Sequence of the second protein:
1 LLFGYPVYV

Sequence of the first protein:
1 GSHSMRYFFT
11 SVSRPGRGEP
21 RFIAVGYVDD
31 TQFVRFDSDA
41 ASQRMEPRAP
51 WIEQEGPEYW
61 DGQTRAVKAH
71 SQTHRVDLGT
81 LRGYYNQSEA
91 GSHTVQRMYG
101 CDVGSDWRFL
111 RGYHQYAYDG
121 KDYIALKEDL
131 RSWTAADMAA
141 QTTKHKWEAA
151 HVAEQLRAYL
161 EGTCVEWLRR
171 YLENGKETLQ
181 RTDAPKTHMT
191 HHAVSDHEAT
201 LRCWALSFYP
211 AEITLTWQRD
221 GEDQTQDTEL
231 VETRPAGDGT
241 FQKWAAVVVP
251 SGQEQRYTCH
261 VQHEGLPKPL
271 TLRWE

The following describes two proteins that form a bound complex.

Residue-level contacts at the interface:
Residue V67 in the first protein contacts residue L2 in the second protein (closest heavy-atom distance 3.6 Å).
Residue Y59 in the first protein is in contact with residue L1 in the second protein (closest heavy-atom distance 3.9 Å).
Residue Y123 in the first protein is in contact with residue V9 in the second protein (closest heavy-atom distance 4.2 Å).
Residue Q63 in the first protein is in contact with residue L1 in the second protein (closest heavy-atom distance 3.4 Å).
Residue Q155 in the first protein interacts with residue Y5 in the second protein (closest heavy-atom distance 4.3 Å).
Residue A66 in the first protein interacts with residue L2 in the second protein (closest heavy-atom distance 3.6 Å).
Residue F9 in the first protein interacts with residue L2 in the second protein (closest heavy-atom distance 3.7 Å).
Residue V76 in the first protein interacts with residue Y8 in the second protein (closest heavy-atom distance 3.8 Å).
Residue K146 in the first protein contacts residue Y8 in the second protein (closest heavy-atom distance 3.9 Å).
Residue L81 in the first protein is in contact with residue V9 in the second protein (closest heavy-atom distance 3.8 Å).
Residue V152 in the first protein contacts residue V7 in the second protein (closest heavy-atom distance 4.4 Å).
Residue W147 in the first protein is in contact with residue Y8 in the second protein (closest heavy-atom distance 2.7 Å).
Residue D77 in the first protein is in contact with residue V7 in the second protein (closest heavy-atom distance 4.5 Å).
Residue Y7 in the first protein contacts residue L1 in the second protein (closest heavy-atom distance 2.9 Å).
Residue Y7 in the first protein contacts residue L2 in the second protein (closest heavy-atom distance 3.6 Å).
Residue W167 in the first protein is in contact with residue L1 in the second protein (closest heavy-atom distance 3.7 Å).
Residue A66 in the first protein interacts with residue F3 in the second protein (closest heavy-atom distance 4.6 Å).
Residue Y159 in the first protein interacts with residue F3 in the second protein (closest heavy-atom distance 3.5 Å).
Residue Y84 in the first protein is in contact with residue V9 in the second protein (closest heavy-atom distance 2.6 Å).
Residue R97 in the first protein is in contact with residue V7 in the second protein (closest heavy-atom distance 3.5 Å).
Residue Q63 in the first protein contacts residue L2 in the second protein (closest heavy-atom distance 2.9 Å).
Residue Y159 in the first protein contacts residue L2 in the second protein (closest heavy-atom distance 3.8 Å).
Residue D77 in the first protein interacts with residue Y8 in the second protein (closest heavy-atom distance 3.6 Å).
Residue T163 in the first protein interacts with residue L1 in the second protein (closest heavy-atom distance 3.9 Å).
Residue W147 in the first protein contacts residue V7 in the second protein (closest heavy-atom distance 3.4 Å).
Residue H114 in the first protein interacts with residue V7 in the second protein (closest heavy-atom distance 4.4 Å).
Residue T73 in the first protein interacts with residue Y8 in the second protein (closest heavy-atom distance 3.7 Å).
Residue R97 in the first protein contacts residue F3 in the second protein (closest heavy-atom distance 4.2 Å).
Residue K146 in the first protein interacts with residue V9 in the second protein (closest heavy-atom distance 2.9 Å).
Residue T143 in the first protein contacts residue V9 in the second protein (closest heavy-atom distance 2.6 Å).
Residue Y159 in the first protein is in contact with residue L1 in the second protein (closest heavy-atom distance 2.8 Å).
Residue Y171 in the first protein interacts with residue L1 in the second protein (closest heavy-atom distance 3.0 Å).
Residue L156 in the first protein contacts residue F3 in the second protein (closest heavy-atom distance 3.8 Å).
Residue Q155 in the first protein interacts with residue F3 in the second protein (closest heavy-atom distance 3.7 Å).
Residue Q72 in the first protein is in contact with residue Y8 in the second protein (closest heavy-atom distance 4.9 Å).
Residue Y99 in the first protein is in contact with residue F3 in the second protein (closest heavy-atom distance 2.9 Å).
Residue Y116 in the first protein is in contact with residue V9 in the second protein (closest heavy-atom distance 3.8 Å).
Residue M45 in the first protein contacts residue L2 in the second protein (closest heavy-atom distance 3.6 Å).
Residue T143 in the first protein contacts residue Y8 in the second protein (closest heavy-atom distance 5.0 Å).
Residue T80 in the first protein is in contact with residue V9 in the second protein (closest heavy-atom distance 3.5 Å).
Residue Y116 in the first protein interacts with residue V7 in the second protein (closest heavy-atom distance 3.8 Å).
Residue H70 in the first protein interacts with residue L2 in the second protein (closest heavy-atom distance 4.1 Å).
Residue Y99 in the first protein is in contact with residue L2 in the second protein (closest heavy-atom distance 3.3 Å).
Residue W147 in the first protein is in contact with residue V9 in the second protein (closest heavy-atom distance 4.0 Å).
Residue D77 in the first protein interacts with residue V9 in the second protein (closest heavy-atom distance 3.0 Å).
Residue T73 in the first protein is in contact with residue P6 in the second protein (closest heavy-atom distance 4.1 Å).
Residue M5 in the first protein interacts with residue L1 in the second protein (closest heavy-atom distance 3.7 Å).
Residue T73 in the first protein is in contact with residue V7 in the second protein (closest heavy-atom distance 3.4 Å).
Residue H70 in the first protein interacts with residue F3 in the second protein (closest heavy-atom distance 3.2 Å).